These two protein chains interact to form a complex.

Interface contacts:
Residue C99 in protein 1 is in contact with residue C36 in protein 2 (closest heavy-atom distance 2.9 Å).
Residue T51 in protein 1 interacts with residue Y77 in protein 2 (closest heavy-atom distance 2.9 Å).
Residue I134 in protein 1 contacts residue F59 in protein 2 (closest heavy-atom distance 2.7 Å).
Residue I134 in protein 1 interacts with residue I58 in protein 2 (closest heavy-atom distance 3.2 Å).
Residue C8 in protein 1 contacts residue M25 in protein 2 (closest heavy-atom distance 3.2 Å).
Residue Q163 in protein 1 contacts residue T6 in protein 2 (closest heavy-atom distance 2.4 Å).
Residue C159 in protein 1 contacts residue C9 in protein 2 (closest heavy-atom distance 2.0 Å).
Residue I107 in protein 1 is in contact with residue I5 in protein 2 (closest heavy-atom distance 2.6 Å).
Residue Q137 in protein 1 interacts with residue R60 in protein 2 (closest heavy-atom distance 2.6 Å).
Residue A27 in protein 1 interacts with residue V80 in protein 2 (closest heavy-atom distance 2.6 Å).
Residue R124 in protein 1 interacts with residue R47 in protein 2 (closest heavy-atom distance 3.2 Å).
Residue I87 in protein 1 interacts with residue L45 in protein 2 (closest heavy-atom distance 2.8 Å).
Residue S59 in protein 1 interacts with residue N69 in protein 2 (closest heavy-atom distance 3.1 Å).
Residue N65 in protein 1 is in contact with residue N39 in protein 2 (closest heavy-atom distance 2.9 Å).
Residue F156 in protein 1 is in contact with residue K12 in protein 2 (closest heavy-atom distance 3.1 Å).
Residue G103 in protein 1 contacts residue C9 in protein 2 (closest heavy-atom distance 2.5 Å).
Residue N160 in protein 1 is in contact with residue P8 in protein 2 (closest heavy-atom distance 2.7 Å).
Residue I97 in protein 1 contacts residue S38 in protein 2 (closest heavy-atom distance 3.1 Å).
Residue V89 in protein 1 interacts with residue L43 in protein 2 (closest heavy-atom distance 2.8 Å).
Residue C31 in protein 1 is in contact with residue K76 in protein 2 (closest heavy-atom distance 2.8 Å).
Residue E144 in protein 1 contacts residue N16 in protein 2 (closest heavy-atom distance 3.0 Å).
Residue G25 in protein 1 is in contact with residue I82 in protein 2 (closest heavy-atom distance 2.9 Å).
Residue F26 in protein 1 contacts residue V80 in protein 2 (closest heavy-atom distance 3.0 Å).
Residue V95 in protein 1 is in contact with residue N39 in protein 2 (closest heavy-atom distance 3.2 Å).
Residue T132 in protein 1 interacts with residue S56 in protein 2 (closest heavy-atom distance 2.9 Å).
Residue K131 in protein 1 is in contact with residue E55 in protein 2 (closest heavy-atom distance 3.2 Å).
Residue Y158 in protein 1 interacts with residue R10 in protein 2 (closest heavy-atom distance 2.6 Å).
Residue T100 in protein 1 is in contact with residue I34 in protein 2 (closest heavy-atom distance 2.9 Å).
Residue R109 in protein 1 contacts residue D3 in protein 2 (closest heavy-atom distance 2.7 Å).
Residue K131 in protein 1 contacts residue N54 in protein 2 (closest heavy-atom distance 2.4 Å).
Residue Q137 in protein 1 contacts residue P61 in protein 2 (closest heavy-atom distance 3.1 Å).
Residue D142 in protein 1 interacts with residue N16 in protein 2 (closest heavy-atom distance 2.8 Å).
Residue K30 in protein 1 interacts with residue Y77 in protein 2 (closest heavy-atom distance 3.2 Å).
Residue I134 in protein 1 contacts residue E57 in protein 2 (closest heavy-atom distance 2.9 Å).
Residue T132 in protein 1 contacts residue E57 in protein 2 (closest heavy-atom distance 3.0 Å).
Residue F156 in protein 1 interacts with residue I11 in protein 2 (closest heavy-atom distance 3.0 Å).
Residue N160 in protein 1 interacts with residue L7 in protein 2 (closest heavy-atom distance 3.1 Å).
Residue V95 in protein 1 is in contact with residue I40 in protein 2 (closest heavy-atom distance 2.7 Å).
Residue G66 in protein 1 contacts residue T41 in protein 2 (closest heavy-atom distance 3.0 Å).
Residue Q61 in protein 1 contacts residue G62 in protein 2 (closest heavy-atom distance 2.8 Å).
Residue G101 in protein 1 contacts residue I11 in protein 2 (closest heavy-atom distance 3.1 Å).
Residue C105 in protein 1 contacts residue L7 in protein 2 (closest heavy-atom distance 2.7 Å).
Residue H52 in protein 1 is in contact with residue Y77 in protein 2 (closest heavy-atom distance 3.0 Å).
Residue N106 in protein 1 is in contact with residue I5 in protein 2 (closest heavy-atom distance 3.1 Å).
Residue L63 in protein 1 contacts residue T41 in protein 2 (closest heavy-atom distance 2.9 Å).
Residue T86 in protein 1 contacts residue D68 in protein 2 (closest heavy-atom distance 3.2 Å).
Residue I145 in protein 1 is in contact with residue G63 in protein 2 (closest heavy-atom distance 3.1 Å).
Residue S67 in protein 1 interacts with residue E73 in protein 2 (closest heavy-atom distance 3.0 Å).
Residue L63 in protein 1 interacts with residue G42 in protein 2 (closest heavy-atom distance 3.2 Å).
Residue H52 in protein 1 contacts residue E73 in protein 2 (closest heavy-atom distance 2.9 Å).
Residue T81 in protein 1 is in contact with residue R47 in protein 2 (closest heavy-atom distance 3.2 Å).
Residue L29 in protein 1 contacts residue K78 in protein 2 (closest heavy-atom distance 2.9 Å).
Residue N106 in protein 1 is in contact with residue T4 in protein 2 (closest heavy-atom distance 3.2 Å).
Residue G101 in protein 1 interacts with residue I34 in protein 2 (closest heavy-atom distance 2.8 Å).
Residue Y158 in protein 1 contacts residue I15 in protein 2 (closest heavy-atom distance 2.8 Å).
Residue N83 in protein 1 contacts residue G49 in protein 2 (closest heavy-atom distance 3.2 Å).
Residue C152 in protein 1 is in contact with residue C36 in protein 2 (closest heavy-atom distance 2.0 Å).
Residue T132 in protein 1 is in contact with residue E55 in protein 2 (closest heavy-atom distance 2.8 Å).
Residue S67 in protein 1 is in contact with residue T41 in protein 2 (closest heavy-atom distance 3.0 Å).
Residue L123 in protein 1 contacts residue F59 in protein 2 (closest heavy-atom distance 3.1 Å).

Sequence of protein 2:
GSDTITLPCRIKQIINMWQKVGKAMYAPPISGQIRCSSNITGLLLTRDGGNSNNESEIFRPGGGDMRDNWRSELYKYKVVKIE

Sequence of protein 1:
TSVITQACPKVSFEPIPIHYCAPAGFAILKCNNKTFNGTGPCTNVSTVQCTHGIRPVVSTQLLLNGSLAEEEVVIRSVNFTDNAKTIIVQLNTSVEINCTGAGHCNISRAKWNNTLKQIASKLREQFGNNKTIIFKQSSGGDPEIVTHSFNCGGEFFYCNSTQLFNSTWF